The following describes two proteins that form a bound complex.

Interface contacts:
Residue Q9 in chain B is in contact with residue L8 in chain A (closest heavy-atom distance 3.8 Å).
Residue E23 in chain B is in contact with residue L22 in chain A (closest heavy-atom distance 3.9 Å).
Residue L36 in chain B contacts residue I33 in chain A (closest heavy-atom distance 4.4 Å).
Residue T37 in chain B interacts with residue L36 in chain A (closest heavy-atom distance 3.5 Å).
Residue L22 in chain B is in contact with residue L26 in chain A (closest heavy-atom distance 4.0 Å).
Residue L43 in chain B is in contact with residue M47 in chain A (closest heavy-atom distance 4.6 Å).
Residue L22 in chain B interacts with residue N19 in chain A (closest heavy-atom distance 3.4 Å).
Residue Q18 in chain B interacts with residue N19 in chain A (closest heavy-atom distance 4.3 Å).
Residue K29 in chain B interacts with residue L26 in chain A (closest heavy-atom distance 3.9 Å).
Residue L43 in chain B interacts with residue C40 in chain A (closest heavy-atom distance 3.9 Å).
Residue E32 in chain B contacts residue I33 in chain A (closest heavy-atom distance 3.7 Å).
Residue L8 in chain B is in contact with residue L8 in chain A (closest heavy-atom distance 3.3 Å).
Residue Q16 in chain B interacts with residue A15 in chain A (closest heavy-atom distance 4.5 Å).
Residue E4 in chain B is in contact with residue V5 in chain A (closest heavy-atom distance 3.9 Å).
Residue N19 in chain B is in contact with residue L22 in chain A (closest heavy-atom distance 3.4 Å).
Residue V5 in chain B is in contact with residue E4 in chain A (closest heavy-atom distance 4.2 Å).
Residue M47 in chain B interacts with residue M47 in chain A (closest heavy-atom distance 4.3 Å).
Residue L26 in chain B interacts with residue L22 in chain A (closest heavy-atom distance 4.8 Å).
Residue C40 in chain B contacts residue C40 in chain A (closest heavy-atom distance 3.6 Å).
Residue K29 in chain B is in contact with residue K29 in chain A (closest heavy-atom distance 4.3 Å).
Residue A15 in chain B is in contact with residue L12 in chain A (closest heavy-atom distance 4.4 Å).
Residue I33 in chain B contacts residue I33 in chain A (closest heavy-atom distance 3.3 Å).
Residue L36 in chain B interacts with residue L36 in chain A (closest heavy-atom distance 3.9 Å).
Residue I33 in chain B contacts residue K29 in chain A (closest heavy-atom distance 3.7 Å).
Residue L43 in chain B is in contact with residue L43 in chain A (closest heavy-atom distance 3.8 Å).
Residue L36 in chain B is in contact with residue C40 in chain A (closest heavy-atom distance 4.0 Å).
Residue N19 in chain B contacts residue N19 in chain A (closest heavy-atom distance 2.8 Å).
Residue K46 in chain B is in contact with residue M47 in chain A (closest heavy-atom distance 3.7 Å).
Residue L8 in chain B interacts with residue V5 in chain A (closest heavy-atom distance 3.6 Å).
Residue M47 in chain B interacts with residue L43 in chain A (closest heavy-atom distance 4.3 Å).
Residue L26 in chain B is in contact with residue K29 in chain A (closest heavy-atom distance 3.8 Å).
Residue A15 in chain B is in contact with residue A15 in chain A (closest heavy-atom distance 3.9 Å).
Residue I33 in chain B is in contact with residue E32 in chain A (closest heavy-atom distance 3.7 Å).
Residue L22 in chain B interacts with residue E23 in chain A (closest heavy-atom distance 3.6 Å).
Residue L12 in chain B is in contact with residue L12 in chain A (closest heavy-atom distance 3.6 Å).
Residue L8 in chain B interacts with residue L12 in chain A (closest heavy-atom distance 4.9 Å).
Residue C40 in chain B interacts with residue I39 in chain A (closest heavy-atom distance 3.9 Å).
Residue L8 in chain B contacts residue Q9 in chain A (closest heavy-atom distance 3.8 Å).
Residue S11 in chain B interacts with residue L12 in chain A (closest heavy-atom distance 3.5 Å).
Residue I39 in chain B contacts residue C40 in chain A (closest heavy-atom distance 4.6 Å).
Residue L26 in chain B interacts with residue T25 in chain A (closest heavy-atom distance 3.9 Å).
Residue I44 in chain B is in contact with residue L43 in chain A (closest heavy-atom distance 3.8 Å).
Residue N19 in chain B contacts residue Q18 in chain A (closest heavy-atom distance 4.3 Å).
Residue C40 in chain B interacts with residue L43 in chain A (closest heavy-atom distance 4.7 Å).
Residue T25 in chain B interacts with residue L26 in chain A (closest heavy-atom distance 4.1 Å).
Residue L43 in chain B is in contact with residue I44 in chain A (closest heavy-atom distance 3.6 Å).
Residue K29 in chain B interacts with residue T30 in chain A (closest heavy-atom distance 2.9 Å).
Residue I33 in chain B interacts with residue L36 in chain A (closest heavy-atom distance 3.8 Å).
Residue I50 in chain B interacts with residue M47 in chain A (closest heavy-atom distance 3.7 Å).
Residue T30 in chain B is in contact with residue K29 in chain A (closest heavy-atom distance 3.2 Å).
Residue L12 in chain B contacts residue S11 in chain A (closest heavy-atom distance 3.8 Å).
Residue L12 in chain B is in contact with residue A15 in chain A (closest heavy-atom distance 4.3 Å).
Residue N19 in chain B interacts with residue A15 in chain A (closest heavy-atom distance 3.2 Å).
Residue K29 in chain B interacts with residue I33 in chain A (closest heavy-atom distance 3.8 Å).
Residue L26 in chain B contacts residue L26 in chain A (closest heavy-atom distance 3.6 Å).
Residue L36 in chain B contacts residue T37 in chain A (closest heavy-atom distance 4.5 Å).
Residue V5 in chain B interacts with residue L8 in chain A (closest heavy-atom distance 3.6 Å).
Residue L22 in chain B interacts with residue L22 in chain A (closest heavy-atom distance 3.8 Å).
Residue L12 in chain B is in contact with residue L8 in chain A (closest heavy-atom distance 4.0 Å).
Residue C40 in chain B interacts with residue L36 in chain A (closest heavy-atom distance 4.5 Å).

Sequence of chain A:
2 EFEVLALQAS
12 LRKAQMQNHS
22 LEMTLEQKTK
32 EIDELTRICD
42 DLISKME

Sequence of chain B:
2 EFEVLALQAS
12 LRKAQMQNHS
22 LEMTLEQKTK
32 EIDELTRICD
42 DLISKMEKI